Sequence of chain A:
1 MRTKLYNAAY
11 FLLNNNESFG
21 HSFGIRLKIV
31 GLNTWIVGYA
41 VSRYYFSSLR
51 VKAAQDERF

These two protein chains interact to form a complex.

Residue-level contacts at the interface:
Residue L137 in chain B contacts residue L13 in chain A (closest heavy-atom distance 4.4 Å).
Residue G136 in chain B is in contact with residue N14 in chain A (closest heavy-atom distance 2.8 Å).
Residue Y74 in chain B interacts with residue L5 in chain A (closest heavy-atom distance 4.1 Å).
Residue I164 in chain B contacts residue L5 in chain A (closest heavy-atom distance 3.2 Å).
Residue S224 in chain B is in contact with residue F19 in chain A (closest heavy-atom distance 3.9 Å).
Residue F163 in chain B is in contact with residue K4 in chain A (closest heavy-atom distance 3.5 Å).
Residue P78 in chain B is in contact with residue R2 in chain A (closest heavy-atom distance 3.5 Å).
Residue D135 in chain B contacts residue N14 in chain A (closest heavy-atom distance 3.2 Å).
Residue G160 in chain B contacts residue A9 in chain A (closest heavy-atom distance 4.0 Å).
Residue W229 in chain B is in contact with residue L13 in chain A (closest heavy-atom distance 3.5 Å).
Residue G160 in chain B interacts with residue Y6 in chain A (closest heavy-atom distance 3.7 Å).
Residue Y74 in chain B is in contact with residue N7 in chain A (closest heavy-atom distance 3.3 Å).
Residue Y76 in chain B interacts with residue L5 in chain A (closest heavy-atom distance 3.4 Å).
Residue I164 in chain B contacts residue N7 in chain A (closest heavy-atom distance 3.6 Å).
Residue P81 in chain B interacts with residue R2 in chain A (closest heavy-atom distance 3.6 Å).
Residue L165 in chain B is in contact with residue K4 in chain A (closest heavy-atom distance 3.1 Å).
Residue P158 in chain B is in contact with residue N7 in chain A (closest heavy-atom distance 4.2 Å).
Residue D80 in chain B is in contact with residue R2 in chain A (closest heavy-atom distance 2.9 Å).
Residue G160 in chain B contacts residue A8 in chain A (closest heavy-atom distance 4.4 Å).
Residue H161 in chain B contacts residue Y10 in chain A (closest heavy-atom distance 4.0 Å).
Residue G136 in chain B is in contact with residue L13 in chain A (closest heavy-atom distance 3.3 Å).
Residue N133 in chain B is in contact with residue L12 in chain A (closest heavy-atom distance 3.2 Å).
Residue N77 in chain B is in contact with residue R2 in chain A (closest heavy-atom distance 4.3 Å).
Residue D171 in chain B contacts residue K4 in chain A (closest heavy-atom distance 4.0 Å).
Residue I275 in chain B interacts with residue S18 in chain A (closest heavy-atom distance 3.6 Å).
Residue F163 in chain B interacts with residue L5 in chain A (closest heavy-atom distance 3.9 Å).
Residue H161 in chain B interacts with residue N7 in chain A (closest heavy-atom distance 3.9 Å).
Residue Q84 in chain B is in contact with residue R2 in chain A (closest heavy-atom distance 3.7 Å).
Residue G160 in chain B contacts residue N7 in chain A (closest heavy-atom distance 2.5 Å).
Residue W229 in chain B is in contact with residue A9 in chain A (closest heavy-atom distance 3.3 Å).
Residue I275 in chain B interacts with residue F19 in chain A (closest heavy-atom distance 4.0 Å).
Residue H161 in chain B is in contact with residue A8 in chain A (closest heavy-atom distance 3.6 Å).
Residue W229 in chain B interacts with residue F19 in chain A (closest heavy-atom distance 3.8 Å).
Residue Y87 in chain B contacts residue L12 in chain A (closest heavy-atom distance 3.8 Å).
Residue D83 in chain B interacts with residue R2 in chain A (closest heavy-atom distance 2.7 Å).
Residue W229 in chain B interacts with residue Y10 in chain A (closest heavy-atom distance 3.7 Å).
Residue W230 in chain B interacts with residue Y10 in chain A (closest heavy-atom distance 3.6 Å).
Residue Q273 in chain B is in contact with residue S22 in chain A (closest heavy-atom distance 4.2 Å).
Residue I164 in chain B interacts with residue Y6 in chain A (closest heavy-atom distance 4.2 Å).
Residue I164 in chain B contacts residue K4 in chain A (closest heavy-atom distance 4.4 Å).
Residue F163 in chain B interacts with residue Y6 in chain A (closest heavy-atom distance 4.2 Å).
Residue M162 in chain B interacts with residue Y6 in chain A (closest heavy-atom distance 3.4 Å).
Residue M277 in chain B interacts with residue S18 in chain A (closest heavy-atom distance 4.2 Å).
Residue P85 in chain B is in contact with residue L5 in chain A (closest heavy-atom distance 4.2 Å).
Residue P226 in chain B contacts residue F19 in chain A (closest heavy-atom distance 3.9 Å).
Residue M277 in chain B is in contact with residue N16 in chain A (closest heavy-atom distance 2.9 Å).
Residue G136 in chain B is in contact with residue L12 in chain A (closest heavy-atom distance 3.4 Å).
Residue Y76 in chain B interacts with residue R2 in chain A (closest heavy-atom distance 3.7 Å).
Residue H138 in chain B is in contact with residue L13 in chain A (closest heavy-atom distance 3.7 Å).
Residue H161 in chain B contacts residue A9 in chain A (closest heavy-atom distance 3.3 Å).
Residue M162 in chain B interacts with residue L5 in chain A (closest heavy-atom distance 4.5 Å).
Residue T157 in chain B interacts with residue L12 in chain A (closest heavy-atom distance 4.2 Å).
Residue Q273 in chain B contacts residue R26 in chain A (closest heavy-atom distance 4.0 Å).
Residue G276 in chain B is in contact with residue S18 in chain A (closest heavy-atom distance 4.2 Å).
Residue F280 in chain B contacts residue N16 in chain A (closest heavy-atom distance 3.2 Å).
Residue I275 in chain B interacts with residue S22 in chain A (closest heavy-atom distance 3.9 Å).
Residue H138 in chain B is in contact with residue A9 in chain A (closest heavy-atom distance 4.4 Å).
Residue T223 in chain B is in contact with residue A9 in chain A (closest heavy-atom distance 4.0 Å).
Residue M277 in chain B interacts with residue F19 in chain A (closest heavy-atom distance 3.8 Å).
Residue H161 in chain B interacts with residue Y6 in chain A (closest heavy-atom distance 3.8 Å).

Sequence of chain B:
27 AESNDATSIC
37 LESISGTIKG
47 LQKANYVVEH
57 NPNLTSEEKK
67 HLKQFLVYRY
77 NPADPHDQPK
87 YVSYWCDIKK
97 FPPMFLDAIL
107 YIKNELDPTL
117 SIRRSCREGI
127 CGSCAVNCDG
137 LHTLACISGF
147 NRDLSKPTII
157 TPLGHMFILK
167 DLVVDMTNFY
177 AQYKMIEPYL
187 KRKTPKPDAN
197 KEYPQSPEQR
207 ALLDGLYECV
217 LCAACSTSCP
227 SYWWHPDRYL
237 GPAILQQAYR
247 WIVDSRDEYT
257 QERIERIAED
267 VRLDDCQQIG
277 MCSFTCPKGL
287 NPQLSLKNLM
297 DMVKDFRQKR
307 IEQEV